Sequence of protein 2:
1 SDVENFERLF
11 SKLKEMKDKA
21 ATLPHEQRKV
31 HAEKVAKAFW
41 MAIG

Contacts between the two chains:
Residue I43 in protein 1 is in contact with residue F39 in protein 2 (closest heavy-atom distance 5.0 Å).
Residue A42 in protein 1 interacts with residue F39 in protein 2 (closest heavy-atom distance 3.6 Å).
Residue F39 in protein 1 contacts residue A42 in protein 2 (closest heavy-atom distance 3.7 Å).
Residue F39 in protein 1 is in contact with residue F39 in protein 2 (closest heavy-atom distance 3.5 Å).
Residue F39 in protein 1 interacts with residue I43 in protein 2 (closest heavy-atom distance 3.6 Å).
Residue I43 in protein 1 contacts residue I43 in protein 2 (closest heavy-atom distance 3.7 Å).

These two protein chains interact to form a complex.

Sequence of protein 1:
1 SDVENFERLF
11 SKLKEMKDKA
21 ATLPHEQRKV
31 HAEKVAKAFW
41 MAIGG